These two protein chains interact to form a complex.

Sequence of protein 2:
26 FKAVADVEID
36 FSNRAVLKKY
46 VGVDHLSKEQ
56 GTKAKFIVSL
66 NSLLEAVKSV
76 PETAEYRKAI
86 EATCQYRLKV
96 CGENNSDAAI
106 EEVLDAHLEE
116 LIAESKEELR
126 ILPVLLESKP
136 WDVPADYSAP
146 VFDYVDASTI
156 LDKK

Residue-level contacts at the interface:
Residue A152 in protein 2 contacts residue N78 in protein 1 (closest heavy-atom distance 2.9 Å).
Residue L156 in protein 2 contacts residue Y74 in protein 1 (closest heavy-atom distance 3.5 Å).
Residue V146 in protein 2 contacts residue R83 in protein 1 (closest heavy-atom distance 2.7 Å).
Residue D141 in protein 2 is in contact with residue K88 in protein 1 (closest heavy-atom distance 3.4 Å).
Residue L156 in protein 2 contacts residue D73 in protein 1 (closest heavy-atom distance 3.2 Å).
Residue E98 in protein 2 interacts with residue L102 in protein 1 (closest heavy-atom distance 4.0 Å).
Residue D148 in protein 2 interacts with residue R83 in protein 1 (closest heavy-atom distance 2.5 Å).
Residue Y142 in protein 2 interacts with residue V85 in protein 1 (closest heavy-atom distance 4.2 Å).
Residue A87 in protein 2 contacts residue F97 in protein 1 (closest heavy-atom distance 4.1 Å).
Residue S153 in protein 2 contacts residue Y74 in protein 1 (closest heavy-atom distance 3.6 Å).
Residue E98 in protein 2 interacts with residue K103 in protein 1 (closest heavy-atom distance 3.3 Å).
Residue N99 in protein 2 is in contact with residue K103 in protein 1 (closest heavy-atom distance 3.8 Å).
Residue A152 in protein 2 is in contact with residue Y74 in protein 1 (closest heavy-atom distance 3.4 Å).
Residue E80 in protein 2 contacts residue F91 in protein 1 (closest heavy-atom distance 3.0 Å).
Residue D148 in protein 2 is in contact with residue Y80 in protein 1 (closest heavy-atom distance 3.2 Å).
Residue A144 in protein 2 interacts with residue V85 in protein 1 (closest heavy-atom distance 2.8 Å).
Residue D148 in protein 2 contacts residue T81 in protein 1 (closest heavy-atom distance 2.8 Å).
Residue V108 in protein 2 is in contact with residue K103 in protein 1 (closest heavy-atom distance 3.6 Å).
Residue A140 in protein 2 contacts residue K88 in protein 1 (closest heavy-atom distance 3.1 Å).
Residue Y149 in protein 2 interacts with residue N78 in protein 1 (closest heavy-atom distance 2.9 Å).
Residue V150 in protein 2 contacts residue S79 in protein 1 (closest heavy-atom distance 2.9 Å).
Residue Y149 in protein 2 is in contact with residue S79 in protein 1 (closest heavy-atom distance 3.9 Å).
Residue P145 in protein 2 is in contact with residue R83 in protein 1 (closest heavy-atom distance 3.6 Å).
Residue A152 in protein 2 is in contact with residue N77 in protein 1 (closest heavy-atom distance 3.4 Å).
Residue Y142 in protein 2 is in contact with residue S87 in protein 1 (closest heavy-atom distance 4.1 Å).
Residue F147 in protein 2 is in contact with residue T81 in protein 1 (closest heavy-atom distance 3.5 Å).
Residue V95 in protein 2 interacts with residue P101 in protein 1 (closest heavy-atom distance 4.1 Å).
Residue F147 in protein 2 interacts with residue V82 in protein 1 (closest heavy-atom distance 3.6 Å).
Residue K94 in protein 2 interacts with residue L102 in protein 1 (closest heavy-atom distance 3.7 Å).
Residue V150 in protein 2 interacts with residue N78 in protein 1 (closest heavy-atom distance 3.8 Å).
Residue Y91 in protein 2 interacts with residue A100 in protein 1 (closest heavy-atom distance 3.4 Å).
Residue Y142 in protein 2 contacts residue D86 in protein 1 (closest heavy-atom distance 3.7 Å).
Residue K83 in protein 2 interacts with residue Y93 in protein 1 (closest heavy-atom distance 4.2 Å).
Residue D151 in protein 2 is in contact with residue N78 in protein 1 (closest heavy-atom distance 3.7 Å).
Residue V146 in protein 2 is in contact with residue V82 in protein 1 (closest heavy-atom distance 3.6 Å).
Residue V146 in protein 2 interacts with residue T81 in protein 1 (closest heavy-atom distance 4.2 Å).
Residue V138 in protein 2 contacts residue S87 in protein 1 (closest heavy-atom distance 3.4 Å).
Residue L156 in protein 2 is in contact with residue F70 in protein 1 (closest heavy-atom distance 4.2 Å).
Residue Y91 in protein 2 contacts residue P101 in protein 1 (closest heavy-atom distance 2.8 Å).
Residue L156 in protein 2 contacts residue N77 in protein 1 (closest heavy-atom distance 3.7 Å).
Residue A84 in protein 2 is in contact with residue Y93 in protein 1 (closest heavy-atom distance 3.2 Å).
Residue D157 in protein 2 is in contact with residue Y74 in protein 1 (closest heavy-atom distance 3.1 Å).
Residue V146 in protein 2 interacts with residue V85 in protein 1 (closest heavy-atom distance 3.6 Å).
Residue Y149 in protein 2 interacts with residue Y80 in protein 1 (closest heavy-atom distance 3.5 Å).
Residue F147 in protein 2 contacts residue Y80 in protein 1 (closest heavy-atom distance 4.2 Å).
Residue V108 in protein 2 is in contact with residue P101 in protein 1 (closest heavy-atom distance 3.5 Å).
Residue E80 in protein 2 interacts with residue Y93 in protein 1 (closest heavy-atom distance 2.4 Å).
Residue V108 in protein 2 is in contact with residue L102 in protein 1 (closest heavy-atom distance 4.2 Å).
Residue N99 in protein 2 interacts with residue P104 in protein 1 (closest heavy-atom distance 3.1 Å).
Residue Y91 in protein 2 is in contact with residue F97 in protein 1 (closest heavy-atom distance 3.8 Å).
Residue S143 in protein 2 is in contact with residue S84 in protein 1 (closest heavy-atom distance 2.5 Å).
Residue S143 in protein 2 interacts with residue V85 in protein 1 (closest heavy-atom distance 3.4 Å).
Residue V95 in protein 2 is in contact with residue L102 in protein 1 (closest heavy-atom distance 3.9 Å).
Residue I155 in protein 2 contacts residue N77 in protein 1 (closest heavy-atom distance 3.5 Å).
Residue T88 in protein 2 interacts with residue F97 in protein 1 (closest heavy-atom distance 3.5 Å).
Residue N99 in protein 2 is in contact with residue L102 in protein 1 (closest heavy-atom distance 2.9 Å).
Residue V108 in protein 2 is in contact with residue P104 in protein 1 (closest heavy-atom distance 3.5 Å).
Residue Y142 in protein 2 is in contact with residue K88 in protein 1 (closest heavy-atom distance 3.0 Å).
Residue L156 in protein 2 interacts with residue A71 in protein 1 (closest heavy-atom distance 3.4 Å).
Residue A144 in protein 2 contacts residue S84 in protein 1 (closest heavy-atom distance 3.9 Å).

Sequence of protein 1:
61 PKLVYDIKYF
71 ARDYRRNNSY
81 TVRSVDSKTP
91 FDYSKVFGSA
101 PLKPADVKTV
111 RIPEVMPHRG